These two protein chains interact to form a complex.

Sequence of the second protein:
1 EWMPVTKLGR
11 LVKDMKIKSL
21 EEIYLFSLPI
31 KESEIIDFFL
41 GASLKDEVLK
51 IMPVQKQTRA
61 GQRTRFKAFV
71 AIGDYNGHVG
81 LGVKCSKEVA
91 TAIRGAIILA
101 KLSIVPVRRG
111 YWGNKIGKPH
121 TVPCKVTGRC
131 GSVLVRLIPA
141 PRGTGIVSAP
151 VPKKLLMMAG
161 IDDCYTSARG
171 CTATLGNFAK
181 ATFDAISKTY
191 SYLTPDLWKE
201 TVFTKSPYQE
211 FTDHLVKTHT

Interface contacts:
Residue N213 in the first protein contacts residue S132 in the second protein (closest heavy-atom distance 2.9 Å).
Residue A212 in the first protein is in contact with residue L134 in the second protein (closest heavy-atom distance 3.7 Å).
Residue N213 in the first protein contacts residue V133 in the second protein (closest heavy-atom distance 3.5 Å).
Residue E249 in the first protein is in contact with residue S132 in the second protein (closest heavy-atom distance 4.5 Å).
Residue N213 in the first protein interacts with residue R129 in the second protein (closest heavy-atom distance 4.7 Å).
Residue N215 in the first protein contacts residue V133 in the second protein (closest heavy-atom distance 4.7 Å).
Residue N215 in the first protein contacts residue S132 in the second protein (closest heavy-atom distance 2.7 Å).
Residue G214 in the first protein contacts residue S132 in the second protein (closest heavy-atom distance 4.8 Å).
Residue T246 in the first protein is in contact with residue S132 in the second protein (closest heavy-atom distance 4.3 Å).
Residue E249 in the first protein interacts with residue V133 in the second protein (closest heavy-atom distance 3.3 Å).
Residue G214 in the first protein interacts with residue R129 in the second protein (closest heavy-atom distance 4.6 Å).
Residue N215 in the first protein is in contact with residue G131 in the second protein (closest heavy-atom distance 4.4 Å).
Residue G214 in the first protein is in contact with residue L134 in the second protein (closest heavy-atom distance 4.0 Å).
Residue I243 in the first protein interacts with residue V133 in the second protein (closest heavy-atom distance 5.0 Å).
Residue N213 in the first protein interacts with residue L134 in the second protein (closest heavy-atom distance 2.9 Å).

Sequence of the first protein:
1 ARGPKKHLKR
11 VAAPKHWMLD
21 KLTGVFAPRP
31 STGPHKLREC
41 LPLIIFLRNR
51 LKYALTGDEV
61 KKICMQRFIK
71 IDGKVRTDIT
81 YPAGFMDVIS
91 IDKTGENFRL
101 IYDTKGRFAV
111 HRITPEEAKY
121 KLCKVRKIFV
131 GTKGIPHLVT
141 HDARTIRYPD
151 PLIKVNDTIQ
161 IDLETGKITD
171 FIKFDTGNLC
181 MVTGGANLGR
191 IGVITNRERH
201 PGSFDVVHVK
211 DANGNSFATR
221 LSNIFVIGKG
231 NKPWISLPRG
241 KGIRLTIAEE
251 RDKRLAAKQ